Residue-level contacts at the interface:
Residue S518 in the first protein contacts residue E200 in the second protein (closest heavy-atom distance 3.4 Å).
Residue L520 in the first protein contacts residue F167 in the second protein (closest heavy-atom distance 4.6 Å).
Residue F561 in the first protein is in contact with residue A168 in the second protein (closest heavy-atom distance 3.6 Å).
Residue G525 in the first protein contacts residue Y189 in the second protein (closest heavy-atom distance 3.5 Å).
Residue R522 in the first protein is in contact with residue A233 in the second protein (closest heavy-atom distance 3.2 Å).
Residue P529 in the first protein is in contact with residue R178 in the second protein (closest heavy-atom distance 3.7 Å).
Residue K521 in the first protein is in contact with residue I230 in the second protein (closest heavy-atom distance 3.5 Å).
Residue V513 in the first protein is in contact with residue W204 in the second protein (closest heavy-atom distance 3.6 Å).
Residue V524 in the first protein is in contact with residue Y189 in the second protein (closest heavy-atom distance 3.8 Å).
Residue K566 in the first protein is in contact with residue E139 in the second protein (closest heavy-atom distance 3.7 Å).
Residue K521 in the first protein is in contact with residue L196 in the second protein (closest heavy-atom distance 4.6 Å).
Residue V524 in the first protein interacts with residue F174 in the second protein (closest heavy-atom distance 3.4 Å).
Residue A514 in the first protein interacts with residue W204 in the second protein (closest heavy-atom distance 3.7 Å).
Residue P529 in the first protein is in contact with residue Y175 in the second protein (closest heavy-atom distance 3.6 Å).
Residue K521 in the first protein contacts residue A233 in the second protein (closest heavy-atom distance 3.4 Å).
Residue A519 in the first protein interacts with residue N232 in the second protein (closest heavy-atom distance 4.4 Å).
Residue N549 in the first protein interacts with residue Q221 in the second protein (closest heavy-atom distance 3.1 Å).
Residue V524 in the first protein contacts residue L193 in the second protein (closest heavy-atom distance 3.8 Å).
Residue L564 in the first protein is in contact with residue L127 in the second protein (closest heavy-atom distance 3.8 Å).
Residue V524 in the first protein contacts residue L196 in the second protein (closest heavy-atom distance 3.9 Å).
Residue L565 in the first protein interacts with residue L171 in the second protein (closest heavy-atom distance 3.3 Å).
Residue S551 in the first protein interacts with residue H207 in the second protein (closest heavy-atom distance 3.5 Å).
Residue V524 in the first protein interacts with residue L171 in the second protein (closest heavy-atom distance 3.8 Å).
Residue N549 in the first protein interacts with residue W204 in the second protein (closest heavy-atom distance 4.2 Å).
Residue E557 in the first protein interacts with residue S166 in the second protein (closest heavy-atom distance 4.3 Å).
Residue L564 in the first protein is in contact with residue A172 in the second protein (closest heavy-atom distance 3.7 Å).
Residue K521 in the first protein is in contact with residue N232 in the second protein (closest heavy-atom distance 3.1 Å).
Residue L564 in the first protein is in contact with residue A168 in the second protein (closest heavy-atom distance 3.6 Å).
Residue S518 in the first protein interacts with residue I230 in the second protein (closest heavy-atom distance 4.0 Å).
Residue S548 in the first protein is in contact with residue Q221 in the second protein (closest heavy-atom distance 3.0 Å).
Residue L565 in the first protein contacts residue R179 in the second protein (closest heavy-atom distance 3.6 Å).
Residue L564 in the first protein contacts residue T135 in the second protein (closest heavy-atom distance 4.0 Å).
Residue F517 in the first protein contacts residue F167 in the second protein (closest heavy-atom distance 3.5 Å).
Residue K566 in the first protein is in contact with residue R179 in the second protein (closest heavy-atom distance 3.5 Å).
Residue N549 in the first protein is in contact with residue H207 in the second protein (closest heavy-atom distance 3.9 Å).
Residue G527 in the first protein interacts with residue R178 in the second protein (closest heavy-atom distance 2.8 Å).
Residue K484 in the first protein is in contact with residue N232 in the second protein (closest heavy-atom distance 2.8 Å).
Residue K521 in the first protein is in contact with residue E200 in the second protein (closest heavy-atom distance 3.3 Å).
Residue E557 in the first protein contacts residue A168 in the second protein (closest heavy-atom distance 3.3 Å).
Residue L530 in the first protein contacts residue Y175 in the second protein (closest heavy-atom distance 3.4 Å).
Residue F517 in the first protein interacts with residue E200 in the second protein (closest heavy-atom distance 3.0 Å).
Residue F561 in the first protein interacts with residue L171 in the second protein (closest heavy-atom distance 3.7 Å).
Residue F517 in the first protein is in contact with residue W204 in the second protein (closest heavy-atom distance 4.1 Å).
Residue E557 in the first protein interacts with residue F167 in the second protein (closest heavy-atom distance 3.8 Å).
Residue N549 in the first protein interacts with residue F208 in the second protein (closest heavy-atom distance 4.0 Å).
Residue T563 in the first protein interacts with residue K129 in the second protein (closest heavy-atom distance 4.2 Å).
Residue L565 in the first protein is in contact with residue A172 in the second protein (closest heavy-atom distance 3.7 Å).
Residue G525 in the first protein interacts with residue L193 in the second protein (closest heavy-atom distance 4.5 Å).
Residue I523 in the first protein is in contact with residue Y175 in the second protein (closest heavy-atom distance 4.1 Å).
Residue F561 in the first protein is in contact with residue F167 in the second protein (closest heavy-atom distance 4.1 Å).
Residue T563 in the first protein is in contact with residue A132 in the second protein (closest heavy-atom distance 3.8 Å).
Residue R522 in the first protein interacts with residue L234 in the second protein (closest heavy-atom distance 4.2 Å).
Residue V524 in the first protein interacts with residue Y175 in the second protein (closest heavy-atom distance 3.9 Å).
Residue R522 in the first protein interacts with residue N232 in the second protein (closest heavy-atom distance 3.2 Å).
Residue S518 in the first protein contacts residue N232 in the second protein (closest heavy-atom distance 3.4 Å).
Residue G550 in the first protein contacts residue H207 in the second protein (closest heavy-atom distance 3.8 Å).
Residue K521 in the first protein contacts residue Q197 in the second protein (closest heavy-atom distance 3.6 Å).
Residue S518 in the first protein is in contact with residue S231 in the second protein (closest heavy-atom distance 4.6 Å).
Residue K528 in the first protein interacts with residue Y175 in the second protein (closest heavy-atom distance 2.5 Å).
Residue L565 in the first protein contacts residue Y175 in the second protein (closest heavy-atom distance 4.0 Å).

Sequence of the second protein:
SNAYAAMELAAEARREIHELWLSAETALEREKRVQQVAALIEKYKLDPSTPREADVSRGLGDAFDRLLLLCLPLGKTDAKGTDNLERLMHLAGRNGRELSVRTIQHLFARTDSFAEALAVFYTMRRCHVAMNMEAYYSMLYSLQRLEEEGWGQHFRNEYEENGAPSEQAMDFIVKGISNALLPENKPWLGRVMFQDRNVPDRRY

This data describes a binding interaction between two proteins.

Sequence of the first protein:
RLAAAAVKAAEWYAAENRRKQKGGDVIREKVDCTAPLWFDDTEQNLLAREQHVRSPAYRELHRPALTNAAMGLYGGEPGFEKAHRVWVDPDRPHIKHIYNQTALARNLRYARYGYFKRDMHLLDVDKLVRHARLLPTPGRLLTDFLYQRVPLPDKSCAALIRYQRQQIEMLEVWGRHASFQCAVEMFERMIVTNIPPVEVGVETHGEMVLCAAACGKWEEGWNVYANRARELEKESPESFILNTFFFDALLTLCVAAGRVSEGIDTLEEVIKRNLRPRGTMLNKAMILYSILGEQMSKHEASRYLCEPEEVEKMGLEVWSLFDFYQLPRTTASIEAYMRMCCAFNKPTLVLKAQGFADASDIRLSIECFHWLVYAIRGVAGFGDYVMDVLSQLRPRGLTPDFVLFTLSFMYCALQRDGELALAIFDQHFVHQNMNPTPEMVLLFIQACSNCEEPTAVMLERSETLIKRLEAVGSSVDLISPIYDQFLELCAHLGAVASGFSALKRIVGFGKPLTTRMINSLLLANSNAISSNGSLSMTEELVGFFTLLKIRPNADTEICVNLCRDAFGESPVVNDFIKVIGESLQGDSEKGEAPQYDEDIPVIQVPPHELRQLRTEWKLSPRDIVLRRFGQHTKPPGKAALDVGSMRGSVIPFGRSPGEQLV